Sequence of the second protein:
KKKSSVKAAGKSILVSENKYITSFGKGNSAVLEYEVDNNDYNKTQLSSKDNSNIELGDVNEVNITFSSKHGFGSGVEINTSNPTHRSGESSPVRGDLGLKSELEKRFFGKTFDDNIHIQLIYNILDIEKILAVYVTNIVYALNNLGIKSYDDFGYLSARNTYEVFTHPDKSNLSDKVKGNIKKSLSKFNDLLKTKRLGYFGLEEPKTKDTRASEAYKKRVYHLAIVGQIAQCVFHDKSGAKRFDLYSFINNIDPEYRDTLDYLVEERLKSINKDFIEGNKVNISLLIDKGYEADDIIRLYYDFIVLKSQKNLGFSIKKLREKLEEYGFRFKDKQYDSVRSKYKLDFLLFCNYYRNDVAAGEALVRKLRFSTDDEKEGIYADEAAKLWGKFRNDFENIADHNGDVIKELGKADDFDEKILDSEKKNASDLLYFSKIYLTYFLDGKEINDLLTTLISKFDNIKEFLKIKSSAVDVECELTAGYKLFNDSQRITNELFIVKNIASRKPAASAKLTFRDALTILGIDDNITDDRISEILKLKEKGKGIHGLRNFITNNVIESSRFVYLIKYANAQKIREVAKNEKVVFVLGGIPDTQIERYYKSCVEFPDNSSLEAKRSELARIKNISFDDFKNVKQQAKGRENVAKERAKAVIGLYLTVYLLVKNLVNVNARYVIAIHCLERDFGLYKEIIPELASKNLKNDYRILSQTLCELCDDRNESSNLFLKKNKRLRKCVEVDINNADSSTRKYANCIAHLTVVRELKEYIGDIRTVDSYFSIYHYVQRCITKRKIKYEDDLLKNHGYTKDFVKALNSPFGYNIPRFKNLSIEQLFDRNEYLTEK

Interface contacts:
Residue F389 in the first protein contacts residue D445 in the second protein (closest heavy-atom distance 3.1 Å).
Residue D393 in the first protein contacts residue G452 in the second protein (closest heavy-atom distance 5.0 Å).
Residue R390 in the first protein is in contact with residue A448 in the second protein (closest heavy-atom distance 4.0 Å).
Residue F389 in the first protein contacts residue A448 in the second protein (closest heavy-atom distance 4.3 Å).
Residue R390 in the first protein interacts with residue Y387 in the second protein (closest heavy-atom distance 4.4 Å).
Residue R390 in the first protein interacts with residue D445 in the second protein (closest heavy-atom distance 2.8 Å).
Residue R390 in the first protein contacts residue A444 in the second protein (closest heavy-atom distance 3.9 Å).
Residue F389 in the first protein contacts residue K449 in the second protein (closest heavy-atom distance 3.5 Å).
Residue N680 in the first protein interacts with residue G350 in the second protein (closest heavy-atom distance 3.7 Å).

This data describes a binding interaction between two proteins.

Sequence of the first protein:
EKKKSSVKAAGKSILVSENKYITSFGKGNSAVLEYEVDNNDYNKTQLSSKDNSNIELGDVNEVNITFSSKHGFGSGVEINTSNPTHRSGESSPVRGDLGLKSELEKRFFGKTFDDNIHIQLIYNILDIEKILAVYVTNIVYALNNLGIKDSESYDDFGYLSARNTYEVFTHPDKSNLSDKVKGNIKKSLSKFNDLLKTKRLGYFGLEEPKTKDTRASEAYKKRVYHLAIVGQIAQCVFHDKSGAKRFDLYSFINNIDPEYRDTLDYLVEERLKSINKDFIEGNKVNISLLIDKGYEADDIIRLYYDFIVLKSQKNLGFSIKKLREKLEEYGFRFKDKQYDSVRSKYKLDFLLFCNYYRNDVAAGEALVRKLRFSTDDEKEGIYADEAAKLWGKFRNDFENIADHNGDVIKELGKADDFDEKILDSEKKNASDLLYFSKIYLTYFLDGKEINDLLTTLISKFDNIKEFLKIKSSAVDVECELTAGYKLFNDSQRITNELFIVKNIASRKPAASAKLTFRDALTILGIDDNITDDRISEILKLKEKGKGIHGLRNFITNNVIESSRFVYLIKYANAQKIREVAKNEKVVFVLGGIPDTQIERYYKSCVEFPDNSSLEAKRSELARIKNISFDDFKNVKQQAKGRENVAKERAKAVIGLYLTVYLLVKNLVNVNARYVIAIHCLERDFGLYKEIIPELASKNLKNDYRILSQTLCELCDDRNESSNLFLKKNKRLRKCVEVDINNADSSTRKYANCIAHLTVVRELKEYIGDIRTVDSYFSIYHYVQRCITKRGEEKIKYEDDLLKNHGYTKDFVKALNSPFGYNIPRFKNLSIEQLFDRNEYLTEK